Sequence of protein 2:
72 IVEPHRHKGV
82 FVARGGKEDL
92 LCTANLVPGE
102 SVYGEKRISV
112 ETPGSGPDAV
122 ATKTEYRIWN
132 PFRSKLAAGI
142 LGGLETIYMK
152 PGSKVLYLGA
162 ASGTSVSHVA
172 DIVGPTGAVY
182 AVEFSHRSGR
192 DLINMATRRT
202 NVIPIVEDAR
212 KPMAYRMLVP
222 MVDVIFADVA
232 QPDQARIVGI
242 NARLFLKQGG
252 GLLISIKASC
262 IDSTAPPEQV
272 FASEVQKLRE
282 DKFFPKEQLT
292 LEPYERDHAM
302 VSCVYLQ

Sequence of protein 1:
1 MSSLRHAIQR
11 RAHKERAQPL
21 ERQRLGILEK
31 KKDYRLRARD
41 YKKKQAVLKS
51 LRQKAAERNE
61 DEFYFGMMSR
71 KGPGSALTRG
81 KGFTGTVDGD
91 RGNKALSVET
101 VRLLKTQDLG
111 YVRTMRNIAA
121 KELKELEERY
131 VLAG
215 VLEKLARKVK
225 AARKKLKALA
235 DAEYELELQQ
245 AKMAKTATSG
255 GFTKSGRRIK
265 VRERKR

This data describes a binding interaction between two proteins.

Contacts between the two chains:
Residue P294 in protein 2 is in contact with residue V131 in protein 1 (closest heavy-atom distance 3.2 Å).
Residue Y295 in protein 2 interacts with residue G134 in protein 1 (closest heavy-atom distance 4.5 Å).
Residue K88 in protein 2 contacts residue V215 in protein 1 (closest heavy-atom distance 3.7 Å).
Residue Y295 in protein 2 contacts residue L132 in protein 1 (closest heavy-atom distance 4.5 Å).
Residue F133 in protein 2 interacts with residue E127 in protein 1 (closest heavy-atom distance 4.7 Å).
Residue P294 in protein 2 interacts with residue G134 in protein 1 (closest heavy-atom distance 4.4 Å).
Residue K88 in protein 2 interacts with residue A133 in protein 1 (closest heavy-atom distance 4.8 Å).
Residue F133 in protein 2 interacts with residue V131 in protein 1 (closest heavy-atom distance 3.5 Å).
Residue N131 in protein 2 contacts residue L132 in protein 1 (closest heavy-atom distance 4.6 Å).
Residue D90 in protein 2 interacts with residue A133 in protein 1 (closest heavy-atom distance 4.9 Å).
Residue D90 in protein 2 interacts with residue L132 in protein 1 (closest heavy-atom distance 3.6 Å).
Residue F133 in protein 2 is in contact with residue L132 in protein 1 (closest heavy-atom distance 4.9 Å).
Residue Y295 in protein 2 interacts with residue V131 in protein 1 (closest heavy-atom distance 3.4 Å).
Residue P132 in protein 2 interacts with residue L132 in protein 1 (closest heavy-atom distance 3.7 Å).
Residue F133 in protein 2 interacts with residue E128 in protein 1 (closest heavy-atom distance 3.5 Å).
Residue L142 in protein 2 contacts residue L132 in protein 1 (closest heavy-atom distance 4.7 Å).